Sequence of chain B:
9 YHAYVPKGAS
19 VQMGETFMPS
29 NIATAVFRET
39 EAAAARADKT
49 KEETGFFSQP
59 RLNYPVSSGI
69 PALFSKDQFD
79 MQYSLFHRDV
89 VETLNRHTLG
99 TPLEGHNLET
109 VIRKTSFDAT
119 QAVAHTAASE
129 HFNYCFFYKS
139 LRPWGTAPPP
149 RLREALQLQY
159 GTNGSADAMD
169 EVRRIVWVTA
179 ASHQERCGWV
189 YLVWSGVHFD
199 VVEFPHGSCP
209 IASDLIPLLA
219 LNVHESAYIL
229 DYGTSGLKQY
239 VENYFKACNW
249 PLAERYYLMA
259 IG

Sequence of chain A:
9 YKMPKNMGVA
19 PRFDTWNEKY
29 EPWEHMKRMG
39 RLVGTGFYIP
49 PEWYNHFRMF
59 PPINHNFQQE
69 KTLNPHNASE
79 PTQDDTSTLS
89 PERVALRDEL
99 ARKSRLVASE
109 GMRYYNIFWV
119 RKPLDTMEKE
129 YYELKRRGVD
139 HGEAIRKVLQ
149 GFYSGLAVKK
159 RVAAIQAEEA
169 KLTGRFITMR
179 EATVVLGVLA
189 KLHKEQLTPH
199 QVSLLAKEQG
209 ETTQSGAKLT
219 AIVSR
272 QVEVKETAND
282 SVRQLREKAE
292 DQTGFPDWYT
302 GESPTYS

These two protein chains interact to form a complex.

Contacts between the two chains:
Residue D116 in chain B is in contact with residue F174 in chain A (closest heavy-atom distance 4.1 Å).
Residue G103 in chain B contacts residue Y113 in chain A (closest heavy-atom distance 3.2 Å).
Residue H204 in chain B interacts with residue R173 in chain A (closest heavy-atom distance 3.7 Å).
Residue V121 in chain B interacts with residue V160 in chain A (closest heavy-atom distance 4.4 Å).
Residue L97 in chain B contacts residue K157 in chain A (closest heavy-atom distance 4.1 Å).
Residue F115 in chain B contacts residue I175 in chain A (closest heavy-atom distance 3.3 Å).
Residue E102 in chain B interacts with residue I115 in chain A (closest heavy-atom distance 4.4 Å).
Residue T52 in chain B is in contact with residue W117 in chain A (closest heavy-atom distance 3.9 Å).
Residue A120 in chain B interacts with residue Q164 in chain A (closest heavy-atom distance 4.4 Å).
Residue G98 in chain B interacts with residue R111 in chain A (closest heavy-atom distance 3.3 Å).
Residue A117 in chain B is in contact with residue A161 in chain A (closest heavy-atom distance 4.7 Å).
Residue E102 in chain B interacts with residue S107 in chain A (closest heavy-atom distance 3.7 Å).
Residue H95 in chain B is in contact with residue K157 in chain A (closest heavy-atom distance 3.5 Å).
Residue L97 in chain B interacts with residue V118 in chain A (closest heavy-atom distance 4.2 Å).
Residue P203 in chain B interacts with residue R173 in chain A (closest heavy-atom distance 3.2 Å).
Residue E102 in chain B interacts with residue E108 in chain A (closest heavy-atom distance 2.9 Å).
Residue G53 in chain B contacts residue V118 in chain A (closest heavy-atom distance 3.5 Å).
Residue D116 in chain B interacts with residue I175 in chain A (closest heavy-atom distance 3.2 Å).
Residue A120 in chain B is in contact with residue F174 in chain A (closest heavy-atom distance 4.1 Å).
Residue G205 in chain B interacts with residue F174 in chain A (closest heavy-atom distance 4.1 Å).
Residue P100 in chain B interacts with residue R111 in chain A (closest heavy-atom distance 4.2 Å).
Residue G53 in chain B contacts residue W117 in chain A (closest heavy-atom distance 3.5 Å).
Residue H123 in chain B contacts residue F174 in chain A (closest heavy-atom distance 3.7 Å).
Residue E50 in chain B is in contact with residue R119 in chain A (closest heavy-atom distance 3.2 Å).
Residue E102 in chain B is in contact with residue G109 in chain A (closest heavy-atom distance 3.7 Å).
Residue E102 in chain B contacts residue M110 in chain A (closest heavy-atom distance 4.2 Å).
Residue T118 in chain B interacts with residue A165 in chain A (closest heavy-atom distance 4.3 Å).
Residue S206 in chain B interacts with residue R173 in chain A (closest heavy-atom distance 3.6 Å).
Residue F54 in chain B is in contact with residue V118 in chain A (closest heavy-atom distance 3.8 Å).
Residue E51 in chain B contacts residue R119 in chain A (closest heavy-atom distance 4.1 Å).
Residue P100 in chain B is in contact with residue Y112 in chain A (closest heavy-atom distance 2.9 Å).
Residue G103 in chain B is in contact with residue I115 in chain A (closest heavy-atom distance 4.2 Å).
Residue L97 in chain B interacts with residue E108 in chain A (closest heavy-atom distance 3.2 Å).
Residue V121 in chain B is in contact with residue Q164 in chain A (closest heavy-atom distance 3.4 Å).
Residue T52 in chain B interacts with residue V118 in chain A (closest heavy-atom distance 3.5 Å).
Residue H104 in chain B interacts with residue Y112 in chain A (closest heavy-atom distance 3.6 Å).
Residue H95 in chain B contacts residue V160 in chain A (closest heavy-atom distance 4.5 Å).
Residue A120 in chain B contacts residue A165 in chain A (closest heavy-atom distance 4.4 Å).
Residue A120 in chain B interacts with residue A168 in chain A (closest heavy-atom distance 3.7 Å).
Residue A117 in chain B contacts residue K169 in chain A (closest heavy-atom distance 3.5 Å).
Residue A117 in chain B is in contact with residue A165 in chain A (closest heavy-atom distance 3.0 Å).
Residue T118 in chain B interacts with residue T176 in chain A (closest heavy-atom distance 4.6 Å).
Residue F115 in chain B is in contact with residue F174 in chain A (closest heavy-atom distance 3.8 Å).
Residue T118 in chain B contacts residue A161 in chain A (closest heavy-atom distance 4.1 Å).
Residue A117 in chain B contacts residue F174 in chain A (closest heavy-atom distance 4.2 Å).
Residue R94 in chain B contacts residue K157 in chain A (closest heavy-atom distance 2.8 Å).
Residue F54 in chain B contacts residue W117 in chain A (closest heavy-atom distance 3.8 Å).
Residue H95 in chain B interacts with residue A161 in chain A (closest heavy-atom distance 4.5 Å).
Residue F115 in chain B is in contact with residue R173 in chain A (closest heavy-atom distance 3.9 Å).
Residue E102 in chain B is in contact with residue R111 in chain A (closest heavy-atom distance 3.0 Å).
Residue F54 in chain B is in contact with residue I115 in chain A (closest heavy-atom distance 4.0 Å).
Residue G98 in chain B contacts residue E108 in chain A (closest heavy-atom distance 2.9 Å).
Residue V121 in chain B interacts with residue A161 in chain A (closest heavy-atom distance 3.4 Å).
Residue A117 in chain B interacts with residue I175 in chain A (closest heavy-atom distance 3.3 Å).
Residue E102 in chain B contacts residue Y112 in chain A (closest heavy-atom distance 3.6 Å).
Residue H104 in chain B is in contact with residue Y113 in chain A (closest heavy-atom distance 4.7 Å).
Residue T99 in chain B is in contact with residue R111 in chain A (closest heavy-atom distance 3.4 Å).
Residue F54 in chain B contacts residue Y113 in chain A (closest heavy-atom distance 3.0 Å).
Residue A117 in chain B interacts with residue T176 in chain A (closest heavy-atom distance 3.5 Å).
Residue G98 in chain B interacts with residue L104 in chain A (closest heavy-atom distance 3.9 Å).